The following describes two proteins that form a bound complex.

Sequence of chain B:
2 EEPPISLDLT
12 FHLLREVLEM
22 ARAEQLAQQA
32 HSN

Sequence of chain A:
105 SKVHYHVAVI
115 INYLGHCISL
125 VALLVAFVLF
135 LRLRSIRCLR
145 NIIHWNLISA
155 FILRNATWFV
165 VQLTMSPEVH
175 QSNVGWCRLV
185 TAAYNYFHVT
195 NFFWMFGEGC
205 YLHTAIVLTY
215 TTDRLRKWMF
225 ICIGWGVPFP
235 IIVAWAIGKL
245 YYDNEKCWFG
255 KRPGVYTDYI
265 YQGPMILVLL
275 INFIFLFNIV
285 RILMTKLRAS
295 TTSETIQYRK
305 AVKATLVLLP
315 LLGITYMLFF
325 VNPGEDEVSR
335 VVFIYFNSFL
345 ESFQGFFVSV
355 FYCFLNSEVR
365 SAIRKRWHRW

Interface contacts:
Residue L273 in chain A interacts with residue L8 in chain B (closest heavy-atom distance 3.9 Å).
Residue M269 in chain A is in contact with residue L8 in chain B (closest heavy-atom distance 3.7 Å).
Residue F253 in chain A is in contact with residue L19 in chain B (closest heavy-atom distance 3.6 Å).
Residue S342 in chain A is in contact with residue L10 in chain B (closest heavy-atom distance 3.5 Å).
Residue Y265 in chain A contacts residue D9 in chain B (closest heavy-atom distance 3.6 Å).
Residue Y109 in chain A contacts residue E17 in chain B (closest heavy-atom distance 3.5 Å).
Residue E345 in chain A contacts residue L10 in chain B (closest heavy-atom distance 4.0 Å).
Residue I270 in chain A contacts residue L8 in chain B (closest heavy-atom distance 3.7 Å).
Residue E345 in chain A is in contact with residue T11 in chain B (closest heavy-atom distance 3.5 Å).
Residue F323 in chain A contacts residue S7 in chain B (closest heavy-atom distance 3.7 Å).
Residue G254 in chain A contacts residue R16 in chain B (closest heavy-atom distance 3.9 Å).
Residue N341 in chain A is in contact with residue L10 in chain B (closest heavy-atom distance 3.4 Å).
Residue Q166 in chain A interacts with residue L15 in chain B (closest heavy-atom distance 3.7 Å).
Residue M169 in chain A interacts with residue L15 in chain B (closest heavy-atom distance 3.8 Å).
Residue P171 in chain A contacts residue L19 in chain B (closest heavy-atom distance 3.6 Å).
Residue N326 in chain A contacts residue P4 in chain B (closest heavy-atom distance 3.4 Å).
Residue S170 in chain A is in contact with residue L19 in chain B (closest heavy-atom distance 3.7 Å).
Residue H174 in chain A contacts residue L19 in chain B (closest heavy-atom distance 3.5 Å).
Residue F324 in chain A is in contact with residue I6 in chain B (closest heavy-atom distance 3.3 Å).
Residue Y109 in chain A contacts residue H13 in chain B (closest heavy-atom distance 4.0 Å).
Residue F337 in chain A is in contact with residue S7 in chain B (closest heavy-atom distance 4.0 Å).
Residue T185 in chain A contacts residue F12 in chain B (closest heavy-atom distance 3.9 Å).
Residue Y320 in chain A is in contact with residue S7 in chain B (closest heavy-atom distance 2.8 Å).
Residue Y320 in chain A interacts with residue L8 in chain B (closest heavy-atom distance 3.6 Å).
Residue N341 in chain A is in contact with residue S7 in chain B (closest heavy-atom distance 3.2 Å).
Residue K255 in chain A contacts residue R16 in chain B (closest heavy-atom distance 3.6 Å).
Residue V165 in chain A interacts with residue L15 in chain B (closest heavy-atom distance 3.9 Å).
Residue Q266 in chain A interacts with residue D9 in chain B (closest heavy-atom distance 3.0 Å).
Residue Y188 in chain A interacts with residue F12 in chain B (closest heavy-atom distance 3.6 Å).
Residue I338 in chain A interacts with residue H13 in chain B (closest heavy-atom distance 3.5 Å).
Residue Y109 in chain A is in contact with residue L14 in chain B (closest heavy-atom distance 3.7 Å).
Residue V325 in chain A contacts residue P4 in chain B (closest heavy-atom distance 3.9 Å).
Residue V165 in chain A contacts residue F12 in chain B (closest heavy-atom distance 3.7 Å).
Residue F253 in chain A contacts residue R16 in chain B (closest heavy-atom distance 2.5 Å).
Residue H192 in chain A is in contact with residue L8 in chain B (closest heavy-atom distance 3.2 Å).
Residue Q266 in chain A contacts residue I6 in chain B (closest heavy-atom distance 3.3 Å).
Residue Y260 in chain A interacts with residue E3 in chain B (closest heavy-atom distance 3.5 Å).
Residue F337 in chain A is in contact with residue L10 in chain B (closest heavy-atom distance 4.0 Å).
Residue I338 in chain A contacts residue L10 in chain B (closest heavy-atom distance 3.8 Å).
Residue N326 in chain A contacts residue P5 in chain B (closest heavy-atom distance 3.8 Å).
Residue K106 in chain A interacts with residue M21 in chain B (closest heavy-atom distance 3.6 Å).
Residue W162 in chain A contacts residue T11 in chain B (closest heavy-atom distance 3.5 Å).
Residue F253 in chain A interacts with residue F12 in chain B (closest heavy-atom distance 3.8 Å).
Residue F324 in chain A is in contact with residue L8 in chain B (closest heavy-atom distance 4.0 Å).
Residue F324 in chain A interacts with residue P5 in chain B (closest heavy-atom distance 4.0 Å).
Residue F196 in chain A is in contact with residue L8 in chain B (closest heavy-atom distance 3.5 Å).
Residue Y188 in chain A is in contact with residue T11 in chain B (closest heavy-atom distance 2.9 Å).
Residue V325 in chain A is in contact with residue I6 in chain B (closest heavy-atom distance 4.0 Å).
Residue H110 in chain A is in contact with residue M21 in chain B (closest heavy-atom distance 3.3 Å).
Residue F253 in chain A is in contact with residue L15 in chain B (closest heavy-atom distance 3.6 Å).
Residue F337 in chain A interacts with residue P5 in chain B (closest heavy-atom distance 3.2 Å).
Residue I338 in chain A is in contact with residue L14 in chain B (closest heavy-atom distance 3.7 Å).
Residue N116 in chain A contacts residue L14 in chain B (closest heavy-atom distance 3.7 Å).
Residue Y109 in chain A interacts with residue M21 in chain B (closest heavy-atom distance 4.0 Å).
Residue K255 in chain A is in contact with residue E3 in chain B (closest heavy-atom distance 3.4 Å).
Residue E345 in chain A is in contact with residue S7 in chain B (closest heavy-atom distance 2.9 Å).
Residue F324 in chain A is in contact with residue S7 in chain B (closest heavy-atom distance 2.8 Å).
Residue N189 in chain A is in contact with residue F12 in chain B (closest heavy-atom distance 3.1 Å).
Residue F337 in chain A contacts residue I6 in chain B (closest heavy-atom distance 3.6 Å).
Residue V325 in chain A interacts with residue P5 in chain B (closest heavy-atom distance 3.7 Å).